Sequence of protein 1:
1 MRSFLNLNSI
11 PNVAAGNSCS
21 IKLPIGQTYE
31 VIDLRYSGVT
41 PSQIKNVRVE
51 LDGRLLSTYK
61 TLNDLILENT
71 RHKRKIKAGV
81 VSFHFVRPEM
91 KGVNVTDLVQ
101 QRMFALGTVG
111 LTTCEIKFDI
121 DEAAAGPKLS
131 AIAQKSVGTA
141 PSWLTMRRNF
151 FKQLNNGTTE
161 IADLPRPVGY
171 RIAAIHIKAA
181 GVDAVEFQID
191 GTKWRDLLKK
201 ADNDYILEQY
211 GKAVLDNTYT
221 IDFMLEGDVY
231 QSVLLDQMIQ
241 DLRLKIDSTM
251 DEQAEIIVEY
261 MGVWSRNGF

Sequence of protein 2:
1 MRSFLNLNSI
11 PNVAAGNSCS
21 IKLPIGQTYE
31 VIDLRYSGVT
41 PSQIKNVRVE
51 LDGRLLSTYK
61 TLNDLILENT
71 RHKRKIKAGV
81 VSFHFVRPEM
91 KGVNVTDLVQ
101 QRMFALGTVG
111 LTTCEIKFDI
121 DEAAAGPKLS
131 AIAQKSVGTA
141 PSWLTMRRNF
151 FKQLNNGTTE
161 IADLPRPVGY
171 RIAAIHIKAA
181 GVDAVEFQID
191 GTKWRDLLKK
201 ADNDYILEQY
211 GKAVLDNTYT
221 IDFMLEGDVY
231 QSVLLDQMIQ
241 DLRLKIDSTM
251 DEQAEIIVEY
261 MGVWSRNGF

Contacts between the two chains:
Residue D196 in protein 2 contacts residue F4 in protein 1 (closest heavy-atom distance 2.9 Å).
Residue L225 in protein 2 interacts with residue F4 in protein 1 (closest heavy-atom distance 3.8 Å).
Residue G92 in protein 2 interacts with residue T96 in protein 1 (closest heavy-atom distance 3.4 Å).
Residue N94 in protein 2 is in contact with residue T96 in protein 1 (closest heavy-atom distance 4.2 Å).
Residue D196 in protein 2 is in contact with residue L5 in protein 1 (closest heavy-atom distance 3.6 Å).
Residue E208 in protein 2 interacts with residue K77 in protein 1 (closest heavy-atom distance 4.2 Å).
Residue Y205 in protein 2 is in contact with residue S82 in protein 1 (closest heavy-atom distance 2.4 Å).
Residue L197 in protein 2 contacts residue N6 in protein 1 (closest heavy-atom distance 2.9 Å).
Residue I189 in protein 2 contacts residue M1 in protein 1 (closest heavy-atom distance 4.3 Å).
Residue D228 in protein 2 interacts with residue R102 in protein 1 (closest heavy-atom distance 3.0 Å).
Residue E226 in protein 2 contacts residue L98 in protein 1 (closest heavy-atom distance 4.1 Å).
Residue Y205 in protein 2 contacts residue K77 in protein 1 (closest heavy-atom distance 3.6 Å).
Residue I206 in protein 2 is in contact with residue F4 in protein 1 (closest heavy-atom distance 3.6 Å).
Residue Q209 in protein 2 is in contact with residue Q134 in protein 1 (closest heavy-atom distance 3.1 Å).
Residue V233 in protein 2 interacts with residue M1 in protein 1 (closest heavy-atom distance 3.7 Å).
Residue Q209 in protein 2 is in contact with residue K75 in protein 1 (closest heavy-atom distance 3.8 Å).
Residue E226 in protein 2 is in contact with residue R102 in protein 1 (closest heavy-atom distance 2.9 Å).
Residue W194 in protein 2 contacts residue S3 in protein 1 (closest heavy-atom distance 3.1 Å).
Residue Y210 in protein 2 is in contact with residue Q134 in protein 1 (closest heavy-atom distance 2.7 Å).
Residue E226 in protein 2 contacts residue E30 in protein 1 (closest heavy-atom distance 3.9 Å).
Residue E226 in protein 2 interacts with residue R2 in protein 1 (closest heavy-atom distance 3.5 Å).
Residue W194 in protein 2 contacts residue R2 in protein 1 (closest heavy-atom distance 3.3 Å).
Residue Y230 in protein 2 is in contact with residue M1 in protein 1 (closest heavy-atom distance 4.0 Å).
Residue D202 in protein 2 interacts with residue I132 in protein 1 (closest heavy-atom distance 3.3 Å).
Residue E208 in protein 2 interacts with residue K75 in protein 1 (closest heavy-atom distance 3.7 Å).
Residue Y210 in protein 2 contacts residue R2 in protein 1 (closest heavy-atom distance 2.4 Å).
Residue Y205 in protein 2 is in contact with residue V81 in protein 1 (closest heavy-atom distance 4.3 Å).
Residue Q209 in protein 2 contacts residue H84 in protein 1 (closest heavy-atom distance 3.8 Å).
Residue I206 in protein 2 is in contact with residue Q134 in protein 1 (closest heavy-atom distance 3.8 Å).
Residue Y205 in protein 2 contacts residue K75 in protein 1 (closest heavy-atom distance 4.3 Å).
Residue G92 in protein 2 contacts residue L98 in protein 1 (closest heavy-atom distance 3.9 Å).
Residue Q231 in protein 2 is in contact with residue R102 in protein 1 (closest heavy-atom distance 3.6 Å).
Residue Q209 in protein 2 is in contact with residue V31 in protein 1 (closest heavy-atom distance 3.8 Å).
Residue Y205 in protein 2 contacts residue D33 in protein 1 (closest heavy-atom distance 3.5 Å).
Residue V95 in protein 2 interacts with residue T96 in protein 1 (closest heavy-atom distance 3.9 Å).
Residue S232 in protein 2 is in contact with residue M1 in protein 1 (closest heavy-atom distance 4.3 Å).
Residue Q231 in protein 2 contacts residue M1 in protein 1 (closest heavy-atom distance 3.0 Å).
Residue W194 in protein 2 is in contact with residue M1 in protein 1 (closest heavy-atom distance 3.3 Å).
Residue Y210 in protein 2 interacts with residue V31 in protein 1 (closest heavy-atom distance 4.1 Å).
Residue Y205 in protein 2 interacts with residue V80 in protein 1 (closest heavy-atom distance 3.8 Å).
Residue V93 in protein 2 interacts with residue T96 in protein 1 (closest heavy-atom distance 3.0 Å).
Residue K91 in protein 2 is in contact with residue D97 in protein 1 (closest heavy-atom distance 3.2 Å).
Residue L198 in protein 2 contacts residue I132 in protein 1 (closest heavy-atom distance 4.1 Å).
Residue D228 in protein 2 contacts residue L98 in protein 1 (closest heavy-atom distance 3.7 Å).
Residue I206 in protein 2 is in contact with residue D33 in protein 1 (closest heavy-atom distance 3.6 Å).
Residue L198 in protein 2 contacts residue N6 in protein 1 (closest heavy-atom distance 3.4 Å).
Residue R195 in protein 2 is in contact with residue F4 in protein 1 (closest heavy-atom distance 3.6 Å).
Residue F223 in protein 2 interacts with residue M1 in protein 1 (closest heavy-atom distance 3.9 Å).
Residue L198 in protein 2 is in contact with residue F4 in protein 1 (closest heavy-atom distance 3.8 Å).
Residue D202 in protein 2 interacts with residue R35 in protein 1 (closest heavy-atom distance 3.0 Å).
Residue K193 in protein 2 contacts residue L5 in protein 1 (closest heavy-atom distance 4.0 Å).
Residue A201 in protein 2 interacts with residue R35 in protein 1 (closest heavy-atom distance 3.8 Å).
Residue L225 in protein 2 is in contact with residue R2 in protein 1 (closest heavy-atom distance 4.0 Å).
Residue K91 in protein 2 interacts with residue L98 in protein 1 (closest heavy-atom distance 3.9 Å).
Residue Q231 in protein 2 is in contact with residue R2 in protein 1 (closest heavy-atom distance 3.8 Å).
Residue Q209 in protein 2 interacts with residue S82 in protein 1 (closest heavy-atom distance 3.2 Å).
Residue D196 in protein 2 interacts with residue N6 in protein 1 (closest heavy-atom distance 3.0 Å).
Residue W194 in protein 2 is in contact with residue F4 in protein 1 (closest heavy-atom distance 2.9 Å).
Residue Q209 in protein 2 contacts residue D33 in protein 1 (closest heavy-atom distance 2.9 Å).
Residue F187 in protein 2 contacts residue M1 in protein 1 (closest heavy-atom distance 3.8 Å).

The following describes two proteins that form a bound complex.